These two protein chains interact to form a complex.

Sequence of protein 1:
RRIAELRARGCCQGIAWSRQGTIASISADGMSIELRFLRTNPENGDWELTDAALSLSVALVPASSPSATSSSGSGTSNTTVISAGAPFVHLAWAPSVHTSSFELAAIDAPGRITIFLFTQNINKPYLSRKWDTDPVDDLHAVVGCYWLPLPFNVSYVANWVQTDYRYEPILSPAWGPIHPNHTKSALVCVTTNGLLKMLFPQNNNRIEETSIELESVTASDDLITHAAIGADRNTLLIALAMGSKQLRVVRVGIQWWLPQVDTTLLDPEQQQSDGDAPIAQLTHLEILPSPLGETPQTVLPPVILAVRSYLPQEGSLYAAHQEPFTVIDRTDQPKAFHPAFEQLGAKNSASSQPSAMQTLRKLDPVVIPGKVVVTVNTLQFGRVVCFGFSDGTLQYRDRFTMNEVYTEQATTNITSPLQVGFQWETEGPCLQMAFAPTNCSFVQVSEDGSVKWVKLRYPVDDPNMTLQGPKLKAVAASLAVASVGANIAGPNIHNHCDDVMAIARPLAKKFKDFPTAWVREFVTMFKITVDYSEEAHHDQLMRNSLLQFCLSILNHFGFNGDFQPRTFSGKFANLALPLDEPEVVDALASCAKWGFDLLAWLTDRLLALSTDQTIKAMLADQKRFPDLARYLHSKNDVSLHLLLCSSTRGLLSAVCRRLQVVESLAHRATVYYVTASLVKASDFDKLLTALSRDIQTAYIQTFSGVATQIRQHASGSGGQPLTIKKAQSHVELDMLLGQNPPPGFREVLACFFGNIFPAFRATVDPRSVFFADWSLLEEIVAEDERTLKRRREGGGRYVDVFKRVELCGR

Sequence of protein 2:
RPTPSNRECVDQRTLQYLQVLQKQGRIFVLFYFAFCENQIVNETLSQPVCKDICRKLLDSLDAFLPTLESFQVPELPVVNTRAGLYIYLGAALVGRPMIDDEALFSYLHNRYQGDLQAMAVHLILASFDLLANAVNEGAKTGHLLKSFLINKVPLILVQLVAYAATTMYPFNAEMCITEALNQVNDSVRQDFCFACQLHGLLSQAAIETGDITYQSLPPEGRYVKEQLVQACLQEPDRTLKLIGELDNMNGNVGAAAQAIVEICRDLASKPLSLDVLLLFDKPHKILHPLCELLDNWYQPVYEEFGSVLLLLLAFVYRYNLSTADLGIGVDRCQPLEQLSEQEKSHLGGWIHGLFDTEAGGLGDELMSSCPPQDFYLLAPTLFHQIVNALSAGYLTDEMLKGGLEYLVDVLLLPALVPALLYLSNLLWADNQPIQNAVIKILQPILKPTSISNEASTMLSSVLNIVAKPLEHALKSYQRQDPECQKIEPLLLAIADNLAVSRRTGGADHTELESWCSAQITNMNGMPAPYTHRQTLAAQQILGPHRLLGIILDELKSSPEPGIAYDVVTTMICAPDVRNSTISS

Contacts between the two chains:
Residue S135 in protein 1 is in contact with residue P61 in protein 2 (closest heavy-atom distance 4.0 Å).
Residue A154 in protein 1 contacts residue N65 in protein 2 (closest heavy-atom distance 4.4 Å).
Residue D365 in protein 1 is in contact with residue S752 in protein 2 (closest heavy-atom distance 3.9 Å).
Residue D178 in protein 1 is in contact with residue R855 in protein 2 (closest heavy-atom distance 3.6 Å).
Residue P180 in protein 1 interacts with residue E67 in protein 2 (closest heavy-atom distance 3.2 Å).
Residue R72 in protein 1 is in contact with residue N226 in protein 2 (closest heavy-atom distance 3.3 Å).
Residue S447 in protein 1 interacts with residue S667 in protein 2 (closest heavy-atom distance 4.4 Å).
Residue D365 in protein 1 is in contact with residue W704 in protein 2 (closest heavy-atom distance 3.6 Å).
Residue R72 in protein 1 contacts residue N230 in protein 2 (closest heavy-atom distance 3.4 Å).
Residue P369 in protein 1 contacts residue N701 in protein 2 (closest heavy-atom distance 4.4 Å).
Residue L376 in protein 1 contacts residue T587 in protein 2 (closest heavy-atom distance 3.9 Å).
Residue D207 in protein 1 contacts residue E67 in protein 2 (closest heavy-atom distance 2.8 Å).
Residue S446 in protein 1 interacts with residue N664 in protein 2 (closest heavy-atom distance 4.3 Å).
Residue L293 in protein 1 is in contact with residue A783 in protein 2 (closest heavy-atom distance 3.7 Å).
Residue D208 in protein 1 is in contact with residue E67 in protein 2 (closest heavy-atom distance 3.1 Å).
Residue A154 in protein 1 contacts residue S64 in protein 2 (closest heavy-atom distance 4.2 Å).
Residue S290 in protein 1 contacts residue R755 in protein 2 (closest heavy-atom distance 4.2 Å).
Residue D291 in protein 1 interacts with residue H785 in protein 2 (closest heavy-atom distance 4.2 Å).
Residue D365 in protein 1 is in contact with residue D706 in protein 2 (closest heavy-atom distance 3.3 Å).
Residue Q388 in protein 1 contacts residue F216 in protein 2 (closest heavy-atom distance 3.7 Å).
Residue I294 in protein 1 contacts residue A783 in protein 2 (closest heavy-atom distance 3.4 Å).
Residue G366 in protein 1 interacts with residue A705 in protein 2 (closest heavy-atom distance 3.5 Å).
Residue V206 in protein 1 interacts with residue C792 in protein 2 (closest heavy-atom distance 4.1 Å).
Residue V287 in protein 1 contacts residue R755 in protein 2 (closest heavy-atom distance 4.1 Å).
Residue D208 in protein 1 contacts residue C792 in protein 2 (closest heavy-atom distance 4.3 Å).
Residue L76 in protein 1 is in contact with residue H854 in protein 2 (closest heavy-atom distance 3.4 Å).
Residue Q388 in protein 1 is in contact with residue V217 in protein 2 (closest heavy-atom distance 3.8 Å).
Residue H296 in protein 1 is in contact with residue L788 in protein 2 (closest heavy-atom distance 3.7 Å).
Residue S135 in protein 1 interacts with residue T62 in protein 2 (closest heavy-atom distance 3.3 Å).
Residue V322 in protein 1 is in contact with residue W704 in protein 2 (closest heavy-atom distance 4.4 Å).
Residue I294 in protein 1 is in contact with residue Q849 in protein 2 (closest heavy-atom distance 3.5 Å).
Residue I294 in protein 1 is in contact with residue L788 in protein 2 (closest heavy-atom distance 3.5 Å).
Residue P369 in protein 1 contacts residue W704 in protein 2 (closest heavy-atom distance 4.1 Å).
Residue R321 in protein 1 is in contact with residue H748 in protein 2 (closest heavy-atom distance 4.4 Å).
Residue P136 in protein 1 interacts with residue R60 in protein 2 (closest heavy-atom distance 4.1 Å).
Residue A289 in protein 1 contacts residue R755 in protein 2 (closest heavy-atom distance 3.6 Å).
Residue D292 in protein 1 contacts residue H785 in protein 2 (closest heavy-atom distance 4.0 Å).
Residue S290 in protein 1 is in contact with residue H748 in protein 2 (closest heavy-atom distance 4.5 Å).
Residue R72 in protein 1 is in contact with residue V229 in protein 2 (closest heavy-atom distance 3.4 Å).
Residue D365 in protein 1 is in contact with residue Q756 in protein 2 (closest heavy-atom distance 4.5 Å).
Residue D367 in protein 1 is in contact with residue W704 in protein 2 (closest heavy-atom distance 3.3 Å).
Residue L376 in protein 1 is in contact with residue L612 in protein 2 (closest heavy-atom distance 3.7 Å).
Residue R321 in protein 1 is in contact with residue W704 in protein 2 (closest heavy-atom distance 3.8 Å).
Residue D292 in protein 1 is in contact with residue E747 in protein 2 (closest heavy-atom distance 3.7 Å).
Residue S134 in protein 1 interacts with residue T62 in protein 2 (closest heavy-atom distance 3.6 Å).
Residue P136 in protein 1 interacts with residue T62 in protein 2 (closest heavy-atom distance 4.2 Å).
Residue Q316 in protein 1 contacts residue Q849 in protein 2 (closest heavy-atom distance 3.0 Å).
Residue I294 in protein 1 interacts with residue G782 in protein 2 (closest heavy-atom distance 4.0 Å).
Residue G155 in protein 1 interacts with residue S64 in protein 2 (closest heavy-atom distance 3.9 Å).
Residue G366 in protein 1 contacts residue D706 in protein 2 (closest heavy-atom distance 3.3 Å).
Residue P136 in protein 1 is in contact with residue P61 in protein 2 (closest heavy-atom distance 3.6 Å).
Residue R421 in protein 1 contacts residue E225 in protein 2 (closest heavy-atom distance 4.2 Å).
Residue D292 in protein 1 contacts residue D784 in protein 2 (closest heavy-atom distance 4.3 Å).
Residue A179 in protein 1 contacts residue E67 in protein 2 (closest heavy-atom distance 4.5 Å).
Residue H375 in protein 1 contacts residue L612 in protein 2 (closest heavy-atom distance 4.3 Å).
Residue V206 in protein 1 is in contact with residue R66 in protein 2 (closest heavy-atom distance 3.2 Å).
Residue R421 in protein 1 contacts residue L218 in protein 2 (closest heavy-atom distance 4.4 Å).
Residue D207 in protein 1 contacts residue C792 in protein 2 (closest heavy-atom distance 4.0 Å).
Residue A154 in protein 1 interacts with residue R66 in protein 2 (closest heavy-atom distance 4.3 Å).
Residue G366 in protein 1 interacts with residue W704 in protein 2 (closest heavy-atom distance 3.8 Å).